These two protein chains interact to form a complex.

Sequence of chain A:
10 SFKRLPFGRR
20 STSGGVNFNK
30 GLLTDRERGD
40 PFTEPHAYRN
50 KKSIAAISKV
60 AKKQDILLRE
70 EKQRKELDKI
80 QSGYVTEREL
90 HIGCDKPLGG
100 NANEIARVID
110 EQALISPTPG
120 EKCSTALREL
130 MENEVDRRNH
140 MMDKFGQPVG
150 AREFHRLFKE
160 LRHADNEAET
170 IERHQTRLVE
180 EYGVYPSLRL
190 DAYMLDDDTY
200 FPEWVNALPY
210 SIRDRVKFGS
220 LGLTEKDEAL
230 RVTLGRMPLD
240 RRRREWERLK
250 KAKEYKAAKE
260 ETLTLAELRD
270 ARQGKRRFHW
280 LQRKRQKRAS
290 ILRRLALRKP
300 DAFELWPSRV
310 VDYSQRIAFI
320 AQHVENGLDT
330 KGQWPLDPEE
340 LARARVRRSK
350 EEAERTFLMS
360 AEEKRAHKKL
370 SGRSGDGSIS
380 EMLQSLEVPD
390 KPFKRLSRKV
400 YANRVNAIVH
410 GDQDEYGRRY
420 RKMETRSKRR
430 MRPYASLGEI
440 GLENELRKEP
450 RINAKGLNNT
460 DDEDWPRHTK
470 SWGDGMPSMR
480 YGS

Sequence of chain B:
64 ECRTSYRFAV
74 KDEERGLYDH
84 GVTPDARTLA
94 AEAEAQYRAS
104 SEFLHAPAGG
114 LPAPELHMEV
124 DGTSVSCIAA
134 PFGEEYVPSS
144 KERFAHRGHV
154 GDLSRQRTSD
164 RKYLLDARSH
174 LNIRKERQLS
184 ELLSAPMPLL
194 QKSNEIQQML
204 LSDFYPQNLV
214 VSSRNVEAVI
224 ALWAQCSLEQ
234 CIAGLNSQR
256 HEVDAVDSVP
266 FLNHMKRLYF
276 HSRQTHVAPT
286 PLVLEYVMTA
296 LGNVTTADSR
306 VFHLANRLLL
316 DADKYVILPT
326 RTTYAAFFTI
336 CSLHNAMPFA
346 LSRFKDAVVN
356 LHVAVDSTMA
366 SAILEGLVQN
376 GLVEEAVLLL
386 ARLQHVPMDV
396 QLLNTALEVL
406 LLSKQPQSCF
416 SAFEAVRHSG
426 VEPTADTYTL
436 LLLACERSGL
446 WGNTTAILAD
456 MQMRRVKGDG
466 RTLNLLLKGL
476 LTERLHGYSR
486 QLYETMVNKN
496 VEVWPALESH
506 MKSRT

Interface contacts:
Residue D196 in chain A is in contact with residue R158 in chain B (closest heavy-atom distance 2.7 Å).
Residue E266 in chain A is in contact with residue R312 in chain B (closest heavy-atom distance 2.4 Å).
Residue L262 in chain A interacts with residue R312 in chain B (closest heavy-atom distance 3.3 Å).
Residue E179 in chain A interacts with residue R180 in chain B (closest heavy-atom distance 3.4 Å).
Residue E259 in chain A contacts residue R278 in chain B (closest heavy-atom distance 2.9 Å).
Residue S313 in chain A is in contact with residue V391 in chain B (closest heavy-atom distance 3.1 Å).
Residue R275 in chain A is in contact with residue D351 in chain B (closest heavy-atom distance 3.3 Å).
Residue P185 in chain A contacts residue H281 in chain B (closest heavy-atom distance 3.2 Å).
Residue E253 in chain A is in contact with residue Q279 in chain B (closest heavy-atom distance 2.9 Å).
Residue E171 in chain A is in contact with residue R217 in chain B (closest heavy-atom distance 2.5 Å).
Residue G331 in chain A is in contact with residue E419 in chain B (closest heavy-atom distance 2.8 Å).
Residue E253 in chain A is in contact with residue H281 in chain B (closest heavy-atom distance 3.0 Å).
Residue R284 in chain A interacts with residue H357 in chain B (closest heavy-atom distance 3.1 Å).
Residue Y312 in chain A contacts residue S424 in chain B (closest heavy-atom distance 3.0 Å).
Residue W305 in chain A is in contact with residue H390 in chain B (closest heavy-atom distance 3.4 Å).
Residue K283 in chain A is in contact with residue V321 in chain B (closest heavy-atom distance 3.3 Å).
Residue W333 in chain A interacts with residue A420 in chain B (closest heavy-atom distance 3.4 Å).
Residue D195 in chain A interacts with residue F147 in chain B (closest heavy-atom distance 3.2 Å).
Residue D463 in chain A interacts with residue S142 in chain B (closest heavy-atom distance 3.2 Å).
Residue N443 in chain A is in contact with residue E145 in chain B (closest heavy-atom distance 2.9 Å).
Residue R271 in chain A is in contact with residue F344 in chain B (closest heavy-atom distance 3.5 Å).
Residue D197 in chain A is in contact with residue K144 in chain B (closest heavy-atom distance 3.2 Å).
Residue W464 in chain A contacts residue Y139 in chain B (closest heavy-atom distance 3.5 Å).
Residue D195 in chain A interacts with residue Q159 in chain B (closest heavy-atom distance 2.7 Å).
Residue D463 in chain A is in contact with residue E145 in chain B (closest heavy-atom distance 3.1 Å).
Residue E259 in chain A is in contact with residue R312 in chain B (closest heavy-atom distance 2.5 Å).
Residue E324 in chain A contacts residue R387 in chain B (closest heavy-atom distance 2.9 Å).
Residue T198 in chain A contacts residue K165 in chain B (closest heavy-atom distance 3.3 Å).
Residue Y184 in chain A is in contact with residue I176 in chain B (closest heavy-atom distance 3.2 Å).
Residue D460 in chain A is in contact with residue S142 in chain B (closest heavy-atom distance 3.3 Å).
Residue T329 in chain A is in contact with residue Q412 in chain B (closest heavy-atom distance 3.3 Å).
Residue R275 in chain A is in contact with residue D318 in chain B (closest heavy-atom distance 2.8 Å).
Residue R241 in chain A contacts residue H152 in chain B (closest heavy-atom distance 3.4 Å).
Residue R275 in chain A is in contact with residue L356 in chain B (closest heavy-atom distance 3.5 Å).
Residue A317 in chain A interacts with residue L388 in chain B (closest heavy-atom distance 3.2 Å).
Residue F277 in chain A interacts with residue D318 in chain B (closest heavy-atom distance 2.8 Å).
Residue T198 in chain A is in contact with residue R164 in chain B (closest heavy-atom distance 3.3 Å).
Residue T468 in chain A is in contact with residue R78 in chain B (closest heavy-atom distance 2.3 Å).
Residue A317 in chain A contacts residue A386 in chain B (closest heavy-atom distance 3.4 Å).
Residue Y181 in chain A is in contact with residue Y166 in chain B (closest heavy-atom distance 3.2 Å).
Residue G273 in chain A contacts residue D351 in chain B (closest heavy-atom distance 2.9 Å).
Residue D311 in chain A contacts residue H390 in chain B (closest heavy-atom distance 3.2 Å).
Residue R271 in chain A interacts with residue S347 in chain B (closest heavy-atom distance 3.4 Å).
Residue D197 in chain A contacts residue Q159 in chain B (closest heavy-atom distance 2.9 Å).
Residue R284 in chain A interacts with residue L356 in chain B (closest heavy-atom distance 3.2 Å).
Residue E260 in chain A interacts with residue K271 in chain B (closest heavy-atom distance 3.3 Å).
Residue Y184 in chain A is in contact with residue N175 in chain B (closest heavy-atom distance 3.2 Å).
Residue D195 in chain A contacts residue R146 in chain B (closest heavy-atom distance 3.1 Å).
Residue V323 in chain A interacts with residue S413 in chain B (closest heavy-atom distance 3.2 Å).
Residue D196 in chain A contacts residue Q159 in chain B (closest heavy-atom distance 3.3 Å).
Residue G221 in chain A contacts residue Y320 in chain B (closest heavy-atom distance 3.3 Å).
Residue K447 in chain A interacts with residue R146 in chain B (closest heavy-atom distance 3.4 Å).
Residue L238 in chain A contacts residue R158 in chain B (closest heavy-atom distance 3.3 Å).
Residue L262 in chain A contacts residue N311 in chain B (closest heavy-atom distance 3.5 Å).
Residue R241 in chain A is in contact with residue D155 in chain B (closest heavy-atom distance 2.4 Å).
Residue A256 in chain A interacts with residue Q279 in chain B (closest heavy-atom distance 3.3 Å).
Residue S219 in chain A is in contact with residue A283 in chain B (closest heavy-atom distance 3.2 Å).
Residue G234 in chain A is in contact with residue R150 in chain B (closest heavy-atom distance 3.1 Å).
Residue L280 in chain A is in contact with residue V321 in chain B (closest heavy-atom distance 3.3 Å).
Residue L280 in chain A contacts residue I322 in chain B (closest heavy-atom distance 3.4 Å).